The following describes two proteins that form a bound complex.

Sequence of protein 1:
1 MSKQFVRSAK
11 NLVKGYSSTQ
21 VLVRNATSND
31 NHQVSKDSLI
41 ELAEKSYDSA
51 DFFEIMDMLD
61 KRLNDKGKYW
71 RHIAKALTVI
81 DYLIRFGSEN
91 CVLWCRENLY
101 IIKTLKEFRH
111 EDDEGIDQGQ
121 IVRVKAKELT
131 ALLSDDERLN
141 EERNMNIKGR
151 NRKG

Sequence of protein 2:
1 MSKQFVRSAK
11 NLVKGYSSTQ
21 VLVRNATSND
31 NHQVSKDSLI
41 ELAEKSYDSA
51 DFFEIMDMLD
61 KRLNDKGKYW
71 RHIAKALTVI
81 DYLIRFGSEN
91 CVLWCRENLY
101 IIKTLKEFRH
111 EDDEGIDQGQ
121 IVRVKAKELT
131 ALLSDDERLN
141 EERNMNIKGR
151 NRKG

Contacts between the two chains:
Residue H32 in protein 1 contacts residue G115 in protein 2 (closest heavy-atom distance 4.9 Å).
Residue G115 in protein 1 contacts residue H32 in protein 2 (closest heavy-atom distance 4.9 Å).
Residue I116 in protein 1 contacts residue N31 in protein 2 (closest heavy-atom distance 4.2 Å).
Residue N31 in protein 1 contacts residue I116 in protein 2 (closest heavy-atom distance 4.2 Å).